The following describes two proteins that form a bound complex.

Residue-level contacts at the interface:
Residue K1481 in protein 2 is in contact with residue E18 in protein 1 (closest heavy-atom distance 3.4 Å).
Residue K779 in protein 2 is in contact with residue N35 in protein 1 (closest heavy-atom distance 3.3 Å).
Residue W1216 in protein 2 contacts residue D2 in protein 1 (closest heavy-atom distance 2.9 Å).
Residue V563 in protein 2 interacts with residue Y38 in protein 1 (closest heavy-atom distance 3.2 Å).
Residue R785 in protein 2 contacts residue K32 in protein 1 (closest heavy-atom distance 3.4 Å).
Residue D1531 in protein 2 contacts residue R9 in protein 1 (closest heavy-atom distance 3.1 Å).
Residue R1096 in protein 2 contacts residue S21 in protein 1 (closest heavy-atom distance 3.3 Å).
Residue R390 in protein 2 is in contact with residue I60 in protein 1 (closest heavy-atom distance 3.4 Å).
Residue Q1476 in protein 2 interacts with residue E11 in protein 1 (closest heavy-atom distance 3.4 Å).
Residue P728 in protein 2 is in contact with residue D41 in protein 1 (closest heavy-atom distance 3.3 Å).
Residue L771 in protein 2 is in contact with residue S21 in protein 1 (closest heavy-atom distance 3.2 Å).
Residue E818 in protein 2 is in contact with residue Y20 in protein 1 (closest heavy-atom distance 3.1 Å).
Residue F607 in protein 2 is in contact with residue Y38 in protein 1 (closest heavy-atom distance 3.3 Å).
Residue S511 in protein 2 interacts with residue K39 in protein 1 (closest heavy-atom distance 3.3 Å).
Residue S531 in protein 2 interacts with residue Y38 in protein 1 (closest heavy-atom distance 3.4 Å).
Residue R764 in protein 2 is in contact with residue G19 in protein 1 (closest heavy-atom distance 2.7 Å).
Residue K177 in protein 2 is in contact with residue E111 in protein 1 (closest heavy-atom distance 2.7 Å).
Residue E1475 in protein 2 is in contact with residue L13 in protein 1 (closest heavy-atom distance 3.2 Å).
Residue F814 in protein 2 is in contact with residue Y15 in protein 1 (closest heavy-atom distance 3.4 Å).
Residue N510 in protein 2 interacts with residue Y38 in protein 1 (closest heavy-atom distance 3.1 Å).
Residue R764 in protein 2 is in contact with residue Y20 in protein 1 (closest heavy-atom distance 3.0 Å).
Residue K1485 in protein 2 interacts with residue E18 in protein 1 (closest heavy-atom distance 2.9 Å).
Residue N1092 in protein 2 is in contact with residue E18 in protein 1 (closest heavy-atom distance 2.5 Å).
Residue D1534 in protein 2 is in contact with residue I5 in protein 1 (closest heavy-atom distance 2.7 Å).
Residue S730 in protein 2 contacts residue D41 in protein 1 (closest heavy-atom distance 2.8 Å).
Residue N400 in protein 2 is in contact with residue L55 in protein 1 (closest heavy-atom distance 2.8 Å).
Residue Q767 in protein 2 contacts residue Y20 in protein 1 (closest heavy-atom distance 3.2 Å).
Residue K1535 in protein 2 is in contact with residue E4 in protein 1 (closest heavy-atom distance 3.3 Å).
Residue H173 in protein 2 is in contact with residue E111 in protein 1 (closest heavy-atom distance 3.0 Å).
Residue N1195 in protein 2 is in contact with residue R9 in protein 1 (closest heavy-atom distance 2.6 Å).
Residue D825 in protein 2 interacts with residue K32 in protein 1 (closest heavy-atom distance 3.3 Å).
Residue K440 in protein 2 contacts residue D53 in protein 1 (closest heavy-atom distance 2.7 Å).
Residue N1419 in protein 2 is in contact with residue Q10 in protein 1 (closest heavy-atom distance 2.8 Å).
Residue D1536 in protein 2 is in contact with residue E4 in protein 1 (closest heavy-atom distance 3.0 Å).
Residue D811 in protein 2 contacts residue Y15 in protein 1 (closest heavy-atom distance 2.8 Å).
Residue R1096 in protein 2 contacts residue G19 in protein 1 (closest heavy-atom distance 2.8 Å).
Residue L532 in protein 2 is in contact with residue S36 in protein 1 (closest heavy-atom distance 3.0 Å).
Residue D825 in protein 2 contacts residue Q25 in protein 1 (closest heavy-atom distance 3.1 Å).
Residue W1215 in protein 2 is in contact with residue E4 in protein 1 (closest heavy-atom distance 3.4 Å).
Residue T1198 in protein 2 is in contact with residue A6 in protein 1 (closest heavy-atom distance 3.2 Å).
Residue N400 in protein 2 interacts with residue L54 in protein 1 (closest heavy-atom distance 3.2 Å).
Residue K389 in protein 2 contacts residue E58 in protein 1 (closest heavy-atom distance 3.2 Å).
Residue Q138 in protein 2 is in contact with residue L107 in protein 1 (closest heavy-atom distance 3.2 Å).
Residue R785 in protein 2 contacts residue T33 in protein 1 (closest heavy-atom distance 3.2 Å).
Residue R764 in protein 2 contacts residue E18 in protein 1 (closest heavy-atom distance 3.3 Å).
Residue N393 in protein 2 interacts with residue E58 in protein 1 (closest heavy-atom distance 3.0 Å).
Residue D1421 in protein 2 interacts with residue Q8 in protein 1 (closest heavy-atom distance 3.1 Å).
Residue T1533 in protein 2 is in contact with residue E4 in protein 1 (closest heavy-atom distance 2.6 Å).
Residue V1200 in protein 2 is in contact with residue A6 in protein 1 (closest heavy-atom distance 3.3 Å).
Residue N567 in protein 2 interacts with residue Y38 in protein 1 (closest heavy-atom distance 3.3 Å).
Residue Y1095 in protein 2 is in contact with residue E18 in protein 1 (closest heavy-atom distance 3.1 Å).
Residue N87 in protein 2 interacts with residue L112 in protein 1 (closest heavy-atom distance 3.3 Å).
Residue N1092 in protein 2 contacts residue G19 in protein 1 (closest heavy-atom distance 3.1 Å).
Residue L774 in protein 2 is in contact with residue K30 in protein 1 (closest heavy-atom distance 2.7 Å).
Residue L780 in protein 2 is in contact with residue N35 in protein 1 (closest heavy-atom distance 2.8 Å).
Residue K171 in protein 2 contacts residue D114 in protein 1 (closest heavy-atom distance 3.3 Å).
Residue W1216 in protein 2 contacts residue E4 in protein 1 (closest heavy-atom distance 3.2 Å).
Residue Q782 in protein 2 interacts with residue F34 in protein 1 (closest heavy-atom distance 3.3 Å).
Residue R785 in protein 2 interacts with residue L31 in protein 1 (closest heavy-atom distance 2.7 Å).
Residue R821 in protein 2 interacts with residue F23 in protein 1 (closest heavy-atom distance 2.8 Å).

Sequence of protein 1:
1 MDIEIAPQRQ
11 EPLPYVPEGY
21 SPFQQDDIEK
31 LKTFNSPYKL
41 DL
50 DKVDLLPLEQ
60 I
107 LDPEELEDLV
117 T

Sequence of protein 2:
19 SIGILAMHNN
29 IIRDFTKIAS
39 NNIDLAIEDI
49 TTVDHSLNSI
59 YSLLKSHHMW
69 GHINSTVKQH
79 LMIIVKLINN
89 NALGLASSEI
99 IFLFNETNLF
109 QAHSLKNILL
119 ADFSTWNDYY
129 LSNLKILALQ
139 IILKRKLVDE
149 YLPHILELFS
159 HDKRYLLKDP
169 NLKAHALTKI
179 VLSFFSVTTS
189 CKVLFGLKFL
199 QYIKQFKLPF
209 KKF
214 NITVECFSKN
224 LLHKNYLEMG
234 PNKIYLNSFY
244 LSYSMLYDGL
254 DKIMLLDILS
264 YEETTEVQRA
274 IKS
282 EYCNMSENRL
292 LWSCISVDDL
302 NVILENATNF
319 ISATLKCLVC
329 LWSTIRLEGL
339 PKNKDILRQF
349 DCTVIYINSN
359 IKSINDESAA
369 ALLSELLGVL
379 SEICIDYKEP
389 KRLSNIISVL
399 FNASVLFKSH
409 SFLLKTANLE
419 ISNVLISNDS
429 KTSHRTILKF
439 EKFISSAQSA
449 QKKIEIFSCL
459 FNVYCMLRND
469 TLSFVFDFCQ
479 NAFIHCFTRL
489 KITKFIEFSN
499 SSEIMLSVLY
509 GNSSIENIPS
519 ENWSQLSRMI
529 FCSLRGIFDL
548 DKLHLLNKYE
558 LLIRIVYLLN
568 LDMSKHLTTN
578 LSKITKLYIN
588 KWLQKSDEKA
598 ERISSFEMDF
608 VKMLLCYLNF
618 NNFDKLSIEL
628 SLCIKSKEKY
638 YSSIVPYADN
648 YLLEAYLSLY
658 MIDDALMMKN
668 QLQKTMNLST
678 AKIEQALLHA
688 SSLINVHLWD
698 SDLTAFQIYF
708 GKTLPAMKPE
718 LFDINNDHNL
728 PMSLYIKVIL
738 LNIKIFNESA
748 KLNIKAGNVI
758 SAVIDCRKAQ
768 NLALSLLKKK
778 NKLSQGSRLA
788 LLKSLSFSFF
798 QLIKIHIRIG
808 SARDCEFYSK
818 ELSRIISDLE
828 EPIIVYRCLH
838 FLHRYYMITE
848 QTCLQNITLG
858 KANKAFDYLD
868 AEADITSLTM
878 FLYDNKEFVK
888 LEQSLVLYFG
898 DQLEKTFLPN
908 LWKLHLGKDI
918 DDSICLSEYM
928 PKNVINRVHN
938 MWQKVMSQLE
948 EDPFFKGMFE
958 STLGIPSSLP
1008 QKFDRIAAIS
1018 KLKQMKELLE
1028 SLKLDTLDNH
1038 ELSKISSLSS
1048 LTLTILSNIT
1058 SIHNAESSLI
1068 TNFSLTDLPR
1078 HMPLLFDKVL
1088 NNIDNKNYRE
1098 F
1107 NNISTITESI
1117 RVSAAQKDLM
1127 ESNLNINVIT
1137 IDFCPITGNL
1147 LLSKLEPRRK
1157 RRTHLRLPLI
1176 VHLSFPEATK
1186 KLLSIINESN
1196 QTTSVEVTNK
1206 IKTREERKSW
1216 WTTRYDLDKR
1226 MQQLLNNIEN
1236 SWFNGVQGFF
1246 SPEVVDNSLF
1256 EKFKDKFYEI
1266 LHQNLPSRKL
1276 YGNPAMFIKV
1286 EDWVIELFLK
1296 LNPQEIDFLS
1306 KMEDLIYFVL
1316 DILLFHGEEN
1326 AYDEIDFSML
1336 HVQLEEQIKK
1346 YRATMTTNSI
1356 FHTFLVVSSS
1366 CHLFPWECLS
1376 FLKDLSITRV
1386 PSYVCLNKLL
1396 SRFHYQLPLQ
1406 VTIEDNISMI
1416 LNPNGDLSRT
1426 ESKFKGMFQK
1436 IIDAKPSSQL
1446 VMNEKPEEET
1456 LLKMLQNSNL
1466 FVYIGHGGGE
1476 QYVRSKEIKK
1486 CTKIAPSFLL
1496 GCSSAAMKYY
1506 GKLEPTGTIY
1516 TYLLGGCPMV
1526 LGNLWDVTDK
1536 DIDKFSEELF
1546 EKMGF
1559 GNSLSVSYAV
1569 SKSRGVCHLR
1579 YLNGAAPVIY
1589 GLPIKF